The following describes two proteins that form a bound complex.

Contacts between the two chains:
Residue E122 in protein 1 contacts residue R262 in protein 2 (closest heavy-atom distance 3.6 Å).
Residue T252 in protein 1 contacts residue L171 in protein 2 (closest heavy-atom distance 3.8 Å).
Residue Y208 in protein 1 is in contact with residue P244 in protein 2 (closest heavy-atom distance 3.9 Å).
Residue L171 in protein 1 contacts residue A170 in protein 2 (closest heavy-atom distance 3.7 Å).
Residue T251 in protein 1 contacts residue Y248 in protein 2 (closest heavy-atom distance 3.7 Å).
Residue R262 in protein 1 interacts with residue T93 in protein 2 (closest heavy-atom distance 4.3 Å).
Residue L206 in protein 1 interacts with residue P244 in protein 2 (closest heavy-atom distance 4.8 Å).
Residue A152 in protein 1 interacts with residue A255 in protein 2 (closest heavy-atom distance 4.0 Å).
Residue P244 in protein 1 interacts with residue G209 in protein 2 (closest heavy-atom distance 3.6 Å).
Residue L171 in protein 1 contacts residue T252 in protein 2 (closest heavy-atom distance 4.1 Å).
Residue A255 in protein 1 contacts residue E168 in protein 2 (closest heavy-atom distance 4.1 Å).
Residue E168 in protein 1 is in contact with residue A255 in protein 2 (closest heavy-atom distance 4.2 Å).
Residue Y248 in protein 1 is in contact with residue T252 in protein 2 (closest heavy-atom distance 2.8 Å).
Residue R258 in protein 1 is in contact with residue A152 in protein 2 (closest heavy-atom distance 4.3 Å).
Residue A170 in protein 1 interacts with residue L171 in protein 2 (closest heavy-atom distance 4.1 Å).
Residue P244 in protein 1 interacts with residue L206 in protein 2 (closest heavy-atom distance 4.0 Å).
Residue P244 in protein 1 interacts with residue Y208 in protein 2 (closest heavy-atom distance 4.5 Å).
Residue L171 in protein 1 contacts residue P167 in protein 2 (closest heavy-atom distance 4.1 Å).
Residue A170 in protein 1 contacts residue R178 in protein 2 (closest heavy-atom distance 4.7 Å).
Residue A255 in protein 1 interacts with residue Y248 in protein 2 (closest heavy-atom distance 4.9 Å).
Residue R262 in protein 1 interacts with residue P151 in protein 2 (closest heavy-atom distance 3.7 Å).
Residue L171 in protein 1 is in contact with residue R178 in protein 2 (closest heavy-atom distance 2.9 Å).
Residue P167 in protein 1 contacts residue L171 in protein 2 (closest heavy-atom distance 4.2 Å).
Residue P151 in protein 1 contacts residue R258 in protein 2 (closest heavy-atom distance 3.5 Å).
Residue L171 in protein 1 interacts with residue A255 in protein 2 (closest heavy-atom distance 4.5 Å).
Residue P123 in protein 1 contacts residue R262 in protein 2 (closest heavy-atom distance 3.2 Å).
Residue K207 in protein 1 interacts with residue T155 in protein 2 (closest heavy-atom distance 4.0 Å).
Residue L171 in protein 1 contacts residue I256 in protein 2 (closest heavy-atom distance 4.2 Å).
Residue A255 in protein 1 interacts with residue L171 in protein 2 (closest heavy-atom distance 4.5 Å).
Residue T252 in protein 1 interacts with residue Y248 in protein 2 (closest heavy-atom distance 4.0 Å).
Residue R178 in protein 1 contacts residue R178 in protein 2 (closest heavy-atom distance 4.5 Å).
Residue L172 in protein 1 contacts residue R178 in protein 2 (closest heavy-atom distance 3.5 Å).
Residue L171 in protein 1 is in contact with residue L171 in protein 2 (closest heavy-atom distance 3.5 Å).
Residue R178 in protein 1 contacts residue L171 in protein 2 (closest heavy-atom distance 2.8 Å).
Residue Y248 in protein 1 contacts residue T251 in protein 2 (closest heavy-atom distance 3.5 Å).
Residue G173 in protein 1 contacts residue R178 in protein 2 (closest heavy-atom distance 3.4 Å).
Residue P244 in protein 1 is in contact with residue K207 in protein 2 (closest heavy-atom distance 3.7 Å).
Residue Y248 in protein 1 contacts residue Y248 in protein 2 (closest heavy-atom distance 3.2 Å).
Residue R178 in protein 1 contacts residue L172 in protein 2 (closest heavy-atom distance 3.7 Å).
Residue K207 in protein 1 contacts residue P244 in protein 2 (closest heavy-atom distance 3.9 Å).
Residue A170 in protein 1 interacts with residue A170 in protein 2 (closest heavy-atom distance 4.5 Å).
Residue A152 in protein 1 interacts with residue R258 in protein 2 (closest heavy-atom distance 4.2 Å).
Residue P151 in protein 1 contacts residue R262 in protein 2 (closest heavy-atom distance 3.6 Å).
Residue R178 in protein 1 is in contact with residue G173 in protein 2 (closest heavy-atom distance 3.7 Å).
Residue G209 in protein 1 is in contact with residue P244 in protein 2 (closest heavy-atom distance 3.6 Å).
Residue I256 in protein 1 is in contact with residue L171 in protein 2 (closest heavy-atom distance 4.4 Å).
Residue K207 in protein 1 contacts residue S154 in protein 2 (closest heavy-atom distance 3.6 Å).
Residue R258 in protein 1 contacts residue P151 in protein 2 (closest heavy-atom distance 3.6 Å).
Residue A255 in protein 1 is in contact with residue A152 in protein 2 (closest heavy-atom distance 3.8 Å).
Residue R178 in protein 1 interacts with residue A170 in protein 2 (closest heavy-atom distance 4.9 Å).
Residue A150 in protein 1 interacts with residue R262 in protein 2 (closest heavy-atom distance 4.4 Å).

Sequence of protein 1:
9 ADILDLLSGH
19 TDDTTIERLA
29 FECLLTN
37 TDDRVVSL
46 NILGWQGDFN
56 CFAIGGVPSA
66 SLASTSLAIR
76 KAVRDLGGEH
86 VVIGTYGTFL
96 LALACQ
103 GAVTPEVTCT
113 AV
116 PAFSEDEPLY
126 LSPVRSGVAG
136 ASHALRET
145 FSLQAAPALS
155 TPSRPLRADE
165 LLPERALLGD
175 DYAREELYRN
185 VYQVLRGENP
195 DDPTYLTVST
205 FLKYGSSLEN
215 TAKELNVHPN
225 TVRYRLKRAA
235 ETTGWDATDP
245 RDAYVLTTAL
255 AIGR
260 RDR

Sequence of protein 2:
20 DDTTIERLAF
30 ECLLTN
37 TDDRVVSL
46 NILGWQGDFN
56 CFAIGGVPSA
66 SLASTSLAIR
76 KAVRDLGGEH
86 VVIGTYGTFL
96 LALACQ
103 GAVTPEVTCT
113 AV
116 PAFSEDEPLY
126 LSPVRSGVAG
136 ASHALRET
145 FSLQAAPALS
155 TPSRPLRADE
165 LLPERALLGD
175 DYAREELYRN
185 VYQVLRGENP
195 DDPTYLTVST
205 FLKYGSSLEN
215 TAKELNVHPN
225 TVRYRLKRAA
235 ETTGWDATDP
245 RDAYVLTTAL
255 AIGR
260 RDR